Sequence of protein 1:
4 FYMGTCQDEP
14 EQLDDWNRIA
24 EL

Sequence of protein 2:
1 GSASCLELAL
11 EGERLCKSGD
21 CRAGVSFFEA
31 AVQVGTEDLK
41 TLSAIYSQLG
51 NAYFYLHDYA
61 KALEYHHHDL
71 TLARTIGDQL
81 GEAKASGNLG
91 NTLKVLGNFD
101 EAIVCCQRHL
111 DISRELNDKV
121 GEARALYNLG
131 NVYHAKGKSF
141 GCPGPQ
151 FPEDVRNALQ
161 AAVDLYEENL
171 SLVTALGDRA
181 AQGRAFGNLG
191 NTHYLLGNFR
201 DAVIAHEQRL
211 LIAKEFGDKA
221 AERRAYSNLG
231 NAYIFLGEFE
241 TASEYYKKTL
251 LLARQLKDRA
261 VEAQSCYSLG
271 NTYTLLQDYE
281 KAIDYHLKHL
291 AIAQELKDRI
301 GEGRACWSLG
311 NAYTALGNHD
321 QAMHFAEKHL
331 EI

Interface contacts:
Residue C16 in protein 2 contacts residue W19 in protein 1 (closest heavy-atom distance 3.5 Å).
Residue S268 in protein 2 is in contact with residue F4 in protein 1 (closest heavy-atom distance 3.8 Å).
Residue N191 in protein 2 contacts residue Q10 in protein 1 (closest heavy-atom distance 3.2 Å).
Residue N191 in protein 2 is in contact with residue D11 in protein 1 (closest heavy-atom distance 2.9 Å).
Residue K84 in protein 2 is in contact with residue D18 in protein 1 (closest heavy-atom distance 2.9 Å).
Residue Y127 in protein 2 interacts with residue E12 in protein 1 (closest heavy-atom distance 3.8 Å).
Residue E13 in protein 2 interacts with residue N20 in protein 1 (closest heavy-atom distance 3.5 Å).
Residue N271 in protein 2 contacts residue F4 in protein 1 (closest heavy-atom distance 3.6 Å).
Residue K40 in protein 2 is in contact with residue L25 in protein 1 (closest heavy-atom distance 3.6 Å).
Residue Q264 in protein 2 contacts residue G7 in protein 1 (closest heavy-atom distance 3.3 Å).
Residue K17 in protein 2 interacts with residue N20 in protein 1 (closest heavy-atom distance 3.0 Å).
Residue R224 in protein 2 is in contact with residue D11 in protein 1 (closest heavy-atom distance 3.5 Å).
Residue R224 in protein 2 is in contact with residue E12 in protein 1 (closest heavy-atom distance 3.2 Å).
Residue Q264 in protein 2 interacts with residue M6 in protein 1 (closest heavy-atom distance 3.7 Å).
Residue R184 in protein 2 contacts residue E12 in protein 1 (closest heavy-atom distance 3.5 Å).
Residue R184 in protein 2 interacts with residue Q15 in protein 1 (closest heavy-atom distance 3.4 Å).
Residue E13 in protein 2 contacts residue A23 in protein 1 (closest heavy-atom distance 3.3 Å).
Residue N228 in protein 2 contacts residue C9 in protein 1 (closest heavy-atom distance 2.5 Å).
Residue N51 in protein 2 is in contact with residue L16 in protein 1 (closest heavy-atom distance 3.3 Å).
Residue R209 in protein 2 interacts with residue E12 in protein 1 (closest heavy-atom distance 2.8 Å).
Residue N188 in protein 2 contacts residue E12 in protein 1 (closest heavy-atom distance 3.3 Å).
Residue I234 in protein 2 is in contact with residue M6 in protein 1 (closest heavy-atom distance 3.9 Å).
Residue T41 in protein 2 interacts with residue L25 in protein 1 (closest heavy-atom distance 3.7 Å).
Residue E13 in protein 2 interacts with residue W19 in protein 1 (closest heavy-atom distance 3.1 Å).
Residue E13 in protein 2 is in contact with residue R21 in protein 1 (closest heavy-atom distance 3.0 Å).
Residue K138 in protein 2 contacts residue C9 in protein 1 (closest heavy-atom distance 2.9 Å).
Residue N51 in protein 2 is in contact with residue W19 in protein 1 (closest heavy-atom distance 3.7 Å).
Residue R223 in protein 2 interacts with residue Q10 in protein 1 (closest heavy-atom distance 3.0 Å).
Residue H134 in protein 2 is in contact with residue D11 in protein 1 (closest heavy-atom distance 3.8 Å).
Residue K17 in protein 2 is in contact with residue W19 in protein 1 (closest heavy-atom distance 3.9 Å).
Residue R224 in protein 2 interacts with residue Q10 in protein 1 (closest heavy-atom distance 3.6 Å).
Residue A44 in protein 2 is in contact with residue R21 in protein 1 (closest heavy-atom distance 3.5 Å).
Residue R124 in protein 2 interacts with residue D18 in protein 1 (closest heavy-atom distance 2.9 Å).
Residue Q264 in protein 2 contacts residue Y5 in protein 1 (closest heavy-atom distance 3.6 Å).
Residue L10 in protein 2 interacts with residue I22 in protein 1 (closest heavy-atom distance 3.8 Å).
Residue F235 in protein 2 is in contact with residue M6 in protein 1 (closest heavy-atom distance 3.8 Å).
Residue K94 in protein 2 is in contact with residue E14 in protein 1 (closest heavy-atom distance 2.9 Å).
Residue D69 in protein 2 interacts with residue R21 in protein 1 (closest heavy-atom distance 3.7 Å).
Residue A52 in protein 2 interacts with residue W19 in protein 1 (closest heavy-atom distance 3.7 Å).
Residue Q48 in protein 2 interacts with residue W19 in protein 1 (closest heavy-atom distance 3.7 Å).
Residue I234 in protein 2 contacts residue F4 in protein 1 (closest heavy-atom distance 3.8 Å).
Residue N231 in protein 2 contacts residue M6 in protein 1 (closest heavy-atom distance 3.6 Å).
Residue L6 in protein 2 is in contact with residue I22 in protein 1 (closest heavy-atom distance 3.7 Å).
Residue Y194 in protein 2 is in contact with residue M6 in protein 1 (closest heavy-atom distance 3.4 Å).
Residue Y267 in protein 2 interacts with residue Y5 in protein 1 (closest heavy-atom distance 3.6 Å).
Residue N191 in protein 2 interacts with residue C9 in protein 1 (closest heavy-atom distance 3.6 Å).
Residue N228 in protein 2 is in contact with residue Q10 in protein 1 (closest heavy-atom distance 3.1 Å).
Residue N91 in protein 2 is in contact with residue E14 in protein 1 (closest heavy-atom distance 3.7 Å).
Residue Q48 in protein 2 contacts residue D18 in protein 1 (closest heavy-atom distance 2.8 Å).
Residue E13 in protein 2 contacts residue I22 in protein 1 (closest heavy-atom distance 2.7 Å).
Residue A9 in protein 2 contacts residue I22 in protein 1 (closest heavy-atom distance 3.9 Å).
Residue Q48 in protein 2 interacts with residue I22 in protein 1 (closest heavy-atom distance 3.8 Å).
Residue K138 in protein 2 contacts residue D11 in protein 1 (closest heavy-atom distance 3.3 Å).
Residue R224 in protein 2 is in contact with residue P13 in protein 1 (closest heavy-atom distance 3.5 Å).
Residue F54 in protein 2 interacts with residue E14 in protein 1 (closest heavy-atom distance 3.5 Å).
Residue K84 in protein 2 interacts with residue R21 in protein 1 (closest heavy-atom distance 3.4 Å).
Residue F28 in protein 2 contacts residue I22 in protein 1 (closest heavy-atom distance 3.7 Å).
Residue S47 in protein 2 contacts residue R21 in protein 1 (closest heavy-atom distance 3.2 Å).
Residue L10 in protein 2 is in contact with residue A23 in protein 1 (closest heavy-atom distance 3.5 Å).
Residue R304 in protein 2 interacts with residue Y5 in protein 1 (closest heavy-atom distance 3.5 Å).

This data describes a binding interaction between two proteins.